This data describes a binding interaction between two proteins.

Sequence of chain A:
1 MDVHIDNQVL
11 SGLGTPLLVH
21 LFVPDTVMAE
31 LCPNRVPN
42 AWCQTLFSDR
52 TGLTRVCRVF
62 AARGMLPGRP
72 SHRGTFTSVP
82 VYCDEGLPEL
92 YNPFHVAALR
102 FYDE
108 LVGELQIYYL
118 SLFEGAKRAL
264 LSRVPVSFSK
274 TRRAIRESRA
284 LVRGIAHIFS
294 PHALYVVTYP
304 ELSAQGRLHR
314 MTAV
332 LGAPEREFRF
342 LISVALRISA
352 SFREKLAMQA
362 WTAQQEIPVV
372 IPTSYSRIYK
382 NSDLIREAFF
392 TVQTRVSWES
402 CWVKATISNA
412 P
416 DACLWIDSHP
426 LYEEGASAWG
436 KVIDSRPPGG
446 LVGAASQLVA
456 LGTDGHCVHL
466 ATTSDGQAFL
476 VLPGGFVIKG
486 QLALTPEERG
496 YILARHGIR

Interface contacts:
Residue F95 in chain A is in contact with residue E69 in chain B (closest heavy-atom distance 3.7 Å).
Residue F339 in chain A is in contact with residue R50 in chain B (closest heavy-atom distance 3.4 Å).
Residue V393 in chain A contacts residue R50 in chain B (closest heavy-atom distance 3.7 Å).
Residue Q366 in chain A interacts with residue N30 in chain B (closest heavy-atom distance 3.1 Å).
Residue T363 in chain A contacts residue S31 in chain B (closest heavy-atom distance 3.7 Å).
Residue V371 in chain A is in contact with residue W24 in chain B (closest heavy-atom distance 3.2 Å).
Residue R125 in chain A is in contact with residue R75 in chain B (closest heavy-atom distance 3.4 Å).
Residue E121 in chain A is in contact with residue E69 in chain B (closest heavy-atom distance 3.3 Å).
Residue L347 in chain A interacts with residue E47 in chain B (closest heavy-atom distance 3.6 Å).
Residue I291 in chain A interacts with residue L61 in chain B (closest heavy-atom distance 3.7 Å).
Residue T392 in chain A interacts with residue E43 in chain B (closest heavy-atom distance 2.5 Å).
Residue E336 in chain A interacts with residue W54 in chain B (closest heavy-atom distance 2.5 Å).
Residue S383 in chain A interacts with residue S35 in chain B (closest heavy-atom distance 3.3 Å).
Residue S383 in chain A is in contact with residue V34 in chain B (closest heavy-atom distance 3.4 Å).
Residue S350 in chain A interacts with residue E43 in chain B (closest heavy-atom distance 3.6 Å).
Residue L385 in chain A interacts with residue S35 in chain B (closest heavy-atom distance 3.4 Å).
Residue V370 in chain A interacts with residue P26 in chain B (closest heavy-atom distance 3.2 Å).
Residue I291 in chain A is in contact with residue R64 in chain B (closest heavy-atom distance 2.8 Å).
Residue S377 in chain A is in contact with residue R33 in chain B (closest heavy-atom distance 3.8 Å).
Residue Q365 in chain A is in contact with residue L28 in chain B (closest heavy-atom distance 3.0 Å).
Residue V371 in chain A is in contact with residue M23 in chain B (closest heavy-atom distance 3.7 Å).
Residue A364 in chain A is in contact with residue N30 in chain B (closest heavy-atom distance 2.9 Å).
Residue A364 in chain A is in contact with residue L32 in chain B (closest heavy-atom distance 3.3 Å).
Residue P373 in chain A interacts with residue M23 in chain B (closest heavy-atom distance 3.7 Å).
Residue E388 in chain A is in contact with residue E43 in chain B (closest heavy-atom distance 3.1 Å).
Residue P294 in chain A is in contact with residue R64 in chain B (closest heavy-atom distance 3.5 Å).
Residue F339 in chain A is in contact with residue R53 in chain B (closest heavy-atom distance 3.2 Å).
Residue F390 in chain A contacts residue E45 in chain B (closest heavy-atom distance 3.7 Å).
Residue P335 in chain A contacts residue W54 in chain B (closest heavy-atom distance 3.2 Å).
Residue W362 in chain A is in contact with residue L32 in chain B (closest heavy-atom distance 3.3 Å).
Residue F95 in chain A contacts residue K62 in chain B (closest heavy-atom distance 3.3 Å).
Residue F481 in chain A contacts residue L32 in chain B (closest heavy-atom distance 3.8 Å).
Residue W362 in chain A interacts with residue S35 in chain B (closest heavy-atom distance 3.5 Å).
Residue W362 in chain A contacts residue P36 in chain B (closest heavy-atom distance 3.6 Å).
Residue E121 in chain A interacts with residue V68 in chain B (closest heavy-atom distance 2.9 Å).
Residue R354 in chain A interacts with residue L39 in chain B (closest heavy-atom distance 3.7 Å).
Residue A389 in chain A interacts with residue E43 in chain B (closest heavy-atom distance 2.9 Å).
Residue Y115 in chain A contacts residue L61 in chain B (closest heavy-atom distance 3.4 Å).
Residue T374 in chain A is in contact with residue W24 in chain B (closest heavy-atom distance 3.4 Å).
Residue F292 in chain A contacts residue R64 in chain B (closest heavy-atom distance 3.4 Å).
Residue R125 in chain A interacts with residue D71 in chain B (closest heavy-atom distance 3.4 Å).
Residue T374 in chain A is in contact with residue L22 in chain B (closest heavy-atom distance 3.1 Å).
Residue L332 in chain A interacts with residue K62 in chain B (closest heavy-atom distance 3.4 Å).
Residue V393 in chain A is in contact with residue R53 in chain B (closest heavy-atom distance 3.3 Å).
Residue T363 in chain A contacts residue L32 in chain B (closest heavy-atom distance 3.7 Å).
Residue W362 in chain A interacts with residue V34 in chain B (closest heavy-atom distance 3.3 Å).
Residue I372 in chain A is in contact with residue W24 in chain B (closest heavy-atom distance 2.4 Å).
Residue Q366 in chain A is in contact with residue S27 in chain B (closest heavy-atom distance 3.0 Å).
Residue F339 in chain A interacts with residue W54 in chain B (closest heavy-atom distance 3.9 Å).
Residue P373 in chain A contacts residue W24 in chain B (closest heavy-atom distance 3.4 Å).
Residue I343 in chain A interacts with residue E47 in chain B (closest heavy-atom distance 3.5 Å).
Residue A389 in chain A interacts with residue A46 in chain B (closest heavy-atom distance 3.3 Å).
Residue F390 in chain A contacts residue A46 in chain B (closest heavy-atom distance 3.9 Å).
Residue I372 in chain A is in contact with residue M23 in chain B (closest heavy-atom distance 3.2 Å).
Residue I343 in chain A is in contact with residue R50 in chain B (closest heavy-atom distance 3.4 Å).
Residue F95 in chain A contacts residue L65 in chain B (closest heavy-atom distance 3.8 Å).
Residue A389 in chain A interacts with residue A42 in chain B (closest heavy-atom distance 3.6 Å).
Residue T392 in chain A interacts with residue E47 in chain B (closest heavy-atom distance 3.9 Å).
Residue R396 in chain A contacts residue R53 in chain B (closest heavy-atom distance 3.0 Å).
Residue Q366 in chain A contacts residue P26 in chain B (closest heavy-atom distance 3.9 Å).

Sequence of chain B:
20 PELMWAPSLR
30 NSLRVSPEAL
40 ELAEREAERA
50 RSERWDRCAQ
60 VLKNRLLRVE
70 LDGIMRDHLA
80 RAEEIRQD